Sequence of the second protein:
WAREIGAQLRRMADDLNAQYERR

Sequence of the first protein:
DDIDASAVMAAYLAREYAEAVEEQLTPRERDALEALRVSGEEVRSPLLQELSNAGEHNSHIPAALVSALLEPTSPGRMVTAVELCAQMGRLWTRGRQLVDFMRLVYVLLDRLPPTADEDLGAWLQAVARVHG

Residue-level contacts at the interface:
Residue T95 in the first protein is in contact with residue L19 in the second protein (closest heavy-atom distance 4.3 Å).
Residue S89 in the first protein contacts residue D17 in the second protein (closest heavy-atom distance 4.3 Å).
Residue W138 in the first protein interacts with residue Y23 in the second protein (closest heavy-atom distance 3.5 Å).
Residue L56 in the first protein is in contact with residue M15 in the second protein (closest heavy-atom distance 3.3 Å).
Residue E59 in the first protein interacts with residue L12 in the second protein (closest heavy-atom distance 4.4 Å).
Residue E59 in the first protein is in contact with residue I8 in the second protein (closest heavy-atom distance 3.9 Å).
Residue L99 in the first protein is in contact with residue L12 in the second protein (closest heavy-atom distance 3.6 Å).
Residue T95 in the first protein is in contact with residue A16 in the second protein (closest heavy-atom distance 3.4 Å).
Residue E59 in the first protein is in contact with residue M15 in the second protein (closest heavy-atom distance 4.9 Å).
Residue A63 in the first protein contacts residue W4 in the second protein (closest heavy-atom distance 4.3 Å).
Residue V94 in the first protein is in contact with residue L19 in the second protein (closest heavy-atom distance 3.6 Å).
Residue L79 in the first protein contacts residue G9 in the second protein (closest heavy-atom distance 4.6 Å).
Residue L60 in the first protein interacts with residue I8 in the second protein (closest heavy-atom distance 4.5 Å).
Residue L83 in the first protein interacts with residue L12 in the second protein (closest heavy-atom distance 4.0 Å).
Residue L56 in the first protein interacts with residue L12 in the second protein (closest heavy-atom distance 3.6 Å).
Residue V142 in the first protein interacts with residue Y23 in the second protein (closest heavy-atom distance 3.5 Å).
Residue G91 in the first protein contacts residue A16 in the second protein (closest heavy-atom distance 3.4 Å).
Residue V145 in the first protein contacts residue R26 in the second protein (closest heavy-atom distance 3.6 Å).
Residue E65 in the first protein interacts with residue W4 in the second protein (closest heavy-atom distance 4.1 Å).
Residue H146 in the first protein contacts residue Y23 in the second protein (closest heavy-atom distance 3.3 Å).
Residue E51 in the first protein contacts residue L19 in the second protein (closest heavy-atom distance 4.2 Å).
Residue W138 in the first protein interacts with residue N20 in the second protein (closest heavy-atom distance 3.5 Å).
Residue E51 in the first protein is in contact with residue Q22 in the second protein (closest heavy-atom distance 2.7 Å).
Residue A82 in the first protein contacts residue R13 in the second protein (closest heavy-atom distance 4.9 Å).
Residue V52 in the first protein contacts residue M15 in the second protein (closest heavy-atom distance 3.8 Å).
Residue L79 in the first protein interacts with residue L12 in the second protein (closest heavy-atom distance 4.0 Å).
Residue P90 in the first protein contacts residue N20 in the second protein (closest heavy-atom distance 3.2 Å).
Residue L79 in the first protein contacts residue I8 in the second protein (closest heavy-atom distance 4.3 Å).
Residue T95 in the first protein contacts residue L12 in the second protein (closest heavy-atom distance 4.0 Å).
Residue E59 in the first protein is in contact with residue E7 in the second protein (closest heavy-atom distance 4.7 Å).
Residue W138 in the first protein is in contact with residue L19 in the second protein (closest heavy-atom distance 3.5 Å).
Residue L79 in the first protein is in contact with residue A5 in the second protein (closest heavy-atom distance 3.9 Å).
Residue P55 in the first protein is in contact with residue M15 in the second protein (closest heavy-atom distance 3.5 Å).
Residue V52 in the first protein interacts with residue L19 in the second protein (closest heavy-atom distance 4.0 Å).
Residue T95 in the first protein interacts with residue M15 in the second protein (closest heavy-atom distance 3.5 Å).
Residue A141 in the first protein interacts with residue R26 in the second protein (closest heavy-atom distance 3.7 Å).
Residue G91 in the first protein interacts with residue L19 in the second protein (closest heavy-atom distance 4.1 Å).
Residue V145 in the first protein is in contact with residue Y23 in the second protein (closest heavy-atom distance 3.5 Å).
Residue G91 in the first protein interacts with residue N20 in the second protein (closest heavy-atom distance 3.2 Å).
Residue L83 in the first protein contacts residue R13 in the second protein (closest heavy-atom distance 4.0 Å).
Residue I75 in the first protein interacts with residue A5 in the second protein (closest heavy-atom distance 3.9 Å).
Residue E51 in the first protein interacts with residue Y23 in the second protein (closest heavy-atom distance 3.0 Å).
Residue I75 in the first protein contacts residue W4 in the second protein (closest heavy-atom distance 3.8 Å).
Residue W138 in the first protein contacts residue E24 in the second protein (closest heavy-atom distance 3.9 Å).
Residue S48 in the first protein is in contact with residue L19 in the second protein (closest heavy-atom distance 4.2 Å).
Residue R92 in the first protein is in contact with residue A16 in the second protein (closest heavy-atom distance 3.4 Å).
Residue R92 in the first protein interacts with residue R13 in the second protein (closest heavy-atom distance 3.0 Å).
Residue A141 in the first protein is in contact with residue Y23 in the second protein (closest heavy-atom distance 3.1 Å).
Residue R92 in the first protein contacts residue D17 in the second protein (closest heavy-atom distance 3.1 Å).
Residue E59 in the first protein is in contact with residue Q11 in the second protein (closest heavy-atom distance 3.1 Å).
Residue S89 in the first protein interacts with residue N20 in the second protein (closest heavy-atom distance 3.5 Å).
Residue A63 in the first protein interacts with residue I8 in the second protein (closest heavy-atom distance 4.0 Å).
Residue L83 in the first protein contacts residue A16 in the second protein (closest heavy-atom distance 4.6 Å).

These two protein chains interact to form a complex.